Sequence of chain B:
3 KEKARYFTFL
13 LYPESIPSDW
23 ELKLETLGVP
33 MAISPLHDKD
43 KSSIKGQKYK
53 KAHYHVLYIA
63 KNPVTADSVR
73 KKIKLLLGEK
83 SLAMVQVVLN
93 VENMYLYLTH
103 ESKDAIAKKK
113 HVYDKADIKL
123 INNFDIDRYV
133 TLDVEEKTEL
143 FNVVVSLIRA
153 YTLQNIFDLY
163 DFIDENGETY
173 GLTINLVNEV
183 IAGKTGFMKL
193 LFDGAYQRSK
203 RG

This data describes a binding interaction between two proteins.

Residue-level contacts at the interface:
Residue T187 in chain A interacts with residue L192 in chain B (closest heavy-atom distance 3.9 Å).
Residue L24 in chain A contacts residue D106 in chain B (closest heavy-atom distance 4.0 Å).
Residue F159 in chain A interacts with residue R200 in chain B (closest heavy-atom distance 3.5 Å).
Residue N180 in chain A is in contact with residue F189 in chain B (closest heavy-atom distance 3.7 Å).
Residue Y162 in chain A interacts with residue V147 in chain B (closest heavy-atom distance 3.5 Å).
Residue Y8 in chain A is in contact with residue E137 in chain B (closest heavy-atom distance 4.5 Å).
Residue N180 in chain A is in contact with residue V147 in chain B (closest heavy-atom distance 4.1 Å).
Residue I183 in chain A is in contact with residue F189 in chain B (closest heavy-atom distance 3.6 Å).
Residue D163 in chain A interacts with residue R200 in chain B (closest heavy-atom distance 3.0 Å).
Residue E27 in chain A contacts residue K105 in chain B (closest heavy-atom distance 3.1 Å).
Residue L24 in chain A interacts with residue A109 in chain B (closest heavy-atom distance 3.8 Å).
Residue Y131 in chain A contacts residue E137 in chain B (closest heavy-atom distance 3.6 Å).
Residue K63 in chain A is in contact with residue D135 in chain B (closest heavy-atom distance 3.7 Å).
Residue Y198 in chain A interacts with residue Q199 in chain B (closest heavy-atom distance 4.3 Å).
Residue A184 in chain A is in contact with residue F189 in chain B (closest heavy-atom distance 4.6 Å).
Residue Y162 in chain A is in contact with residue F189 in chain B (closest heavy-atom distance 3.7 Å).
Residue R130 in chain A interacts with residue D135 in chain B (closest heavy-atom distance 4.4 Å).
Residue F159 in chain A interacts with residue R151 in chain B (closest heavy-atom distance 3.7 Å).
Residue G30 in chain A is in contact with residue N92 in chain B (closest heavy-atom distance 3.1 Å).
Residue Q156 in chain A is in contact with residue Q199 in chain B (closest heavy-atom distance 3.6 Å).
Residue T187 in chain A interacts with residue G188 in chain B (closest heavy-atom distance 3.6 Å).
Residue N157 in chain A contacts residue Q199 in chain B (closest heavy-atom distance 2.9 Å).
Residue I176 in chain A is in contact with residue R151 in chain B (closest heavy-atom distance 4.0 Å).
Residue F159 in chain A contacts residue T154 in chain B (closest heavy-atom distance 4.4 Å).
Residue K63 in chain A contacts residue L134 in chain B (closest heavy-atom distance 3.8 Å).
Residue M190 in chain A interacts with residue L192 in chain B (closest heavy-atom distance 3.5 Å).
Residue L29 in chain A interacts with residue L91 in chain B (closest heavy-atom distance 3.9 Å).
Residue N177 in chain A is in contact with residue N144 in chain B (closest heavy-atom distance 3.5 Å).
Residue T28 in chain A is in contact with residue D106 in chain B (closest heavy-atom distance 3.8 Å).
Residue D160 in chain A is in contact with residue R203 in chain B (closest heavy-atom distance 4.3 Å).
Residue D166 in chain A interacts with residue R151 in chain B (closest heavy-atom distance 2.8 Å).
Residue I158 in chain A contacts residue L192 in chain B (closest heavy-atom distance 3.6 Å).
Residue F159 in chain A interacts with residue I150 in chain B (closest heavy-atom distance 3.6 Å).
Residue F159 in chain A interacts with residue L193 in chain B (closest heavy-atom distance 3.6 Å).
Residue R130 in chain A contacts residue E137 in chain B (closest heavy-atom distance 3.2 Å).
Residue R130 in chain A is in contact with residue E141 in chain B (closest heavy-atom distance 2.1 Å).
Residue F159 in chain A interacts with residue G196 in chain B (closest heavy-atom distance 3.8 Å).
Residue T187 in chain A contacts residue F189 in chain B (closest heavy-atom distance 3.6 Å).
Residue D160 in chain A contacts residue R200 in chain B (closest heavy-atom distance 2.7 Å).
Residue T28 in chain A contacts residue N95 in chain B (closest heavy-atom distance 3.6 Å).
Residue L24 in chain A is in contact with residue K105 in chain B (closest heavy-atom distance 4.0 Å).
Residue Y162 in chain A interacts with residue R151 in chain B (closest heavy-atom distance 3.7 Å).
Residue I158 in chain A interacts with residue F189 in chain B (closest heavy-atom distance 3.9 Å).
Residue N157 in chain A is in contact with residue G196 in chain B (closest heavy-atom distance 3.9 Å).
Residue R130 in chain A interacts with residue E138 in chain B (closest heavy-atom distance 3.4 Å).
Residue L29 in chain A contacts residue N92 in chain B (closest heavy-atom distance 3.4 Å).
Residue F159 in chain A interacts with residue A197 in chain B (closest heavy-atom distance 3.5 Å).
Residue F194 in chain A interacts with residue L192 in chain B (closest heavy-atom distance 3.6 Å).
Residue K63 in chain A interacts with residue T133 in chain B (closest heavy-atom distance 2.8 Å).
Residue D163 in chain A contacts residue R151 in chain B (closest heavy-atom distance 3.4 Å).
Residue K191 in chain A is in contact with residue L192 in chain B (closest heavy-atom distance 4.5 Å).
Residue N180 in chain A is in contact with residue N144 in chain B (closest heavy-atom distance 2.5 Å).
Residue R7 in chain A interacts with residue V136 in chain B (closest heavy-atom distance 3.7 Å).
Residue I158 in chain A contacts residue L193 in chain B (closest heavy-atom distance 3.8 Å).
Residue A184 in chain A is in contact with residue K186 in chain B (closest heavy-atom distance 3.9 Å).
Residue K74 in chain A contacts residue L91 in chain B (closest heavy-atom distance 4.1 Å).
Residue R7 in chain A contacts residue E137 in chain B (closest heavy-atom distance 2.6 Å).
Residue T28 in chain A interacts with residue N92 in chain B (closest heavy-atom distance 3.2 Å).
Residue Y162 in chain A is in contact with residue L193 in chain B (closest heavy-atom distance 3.7 Å).
Residue K191 in chain A is in contact with residue D195 in chain B (closest heavy-atom distance 3.9 Å).

Sequence of chain A:
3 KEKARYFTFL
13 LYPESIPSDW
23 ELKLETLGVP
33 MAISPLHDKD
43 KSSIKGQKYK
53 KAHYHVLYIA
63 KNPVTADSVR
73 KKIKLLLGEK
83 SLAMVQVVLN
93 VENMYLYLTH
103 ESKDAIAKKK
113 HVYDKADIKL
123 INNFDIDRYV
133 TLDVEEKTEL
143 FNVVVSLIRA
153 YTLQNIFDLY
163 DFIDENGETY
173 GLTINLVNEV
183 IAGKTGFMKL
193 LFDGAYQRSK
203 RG